Sequence of protein 2:
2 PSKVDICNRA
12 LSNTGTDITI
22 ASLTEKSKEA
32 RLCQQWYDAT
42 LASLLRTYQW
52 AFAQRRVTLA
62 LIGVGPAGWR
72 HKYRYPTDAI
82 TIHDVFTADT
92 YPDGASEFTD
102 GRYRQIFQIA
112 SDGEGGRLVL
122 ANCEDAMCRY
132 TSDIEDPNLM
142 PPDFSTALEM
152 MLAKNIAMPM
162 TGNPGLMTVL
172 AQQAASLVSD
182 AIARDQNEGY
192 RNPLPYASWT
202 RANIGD

The following describes two proteins that form a bound complex.

Contacts between the two chains:
Residue P143 in protein 1 interacts with residue R47 in protein 2 (closest heavy-atom distance 3.8 Å).
Residue R185 in protein 1 is in contact with residue R47 in protein 2 (closest heavy-atom distance 3.4 Å).
Residue Y92 in protein 1 interacts with residue A68 in protein 2 (closest heavy-atom distance 3.5 Å).
Residue P142 in protein 1 is in contact with residue R47 in protein 2 (closest heavy-atom distance 3.8 Å).
Residue S97 in protein 1 is in contact with residue W70 in protein 2 (closest heavy-atom distance 3.0 Å).
Residue E189 in protein 1 is in contact with residue Y76 in protein 2 (closest heavy-atom distance 2.7 Å).
Residue M141 in protein 1 interacts with residue R118 in protein 2 (closest heavy-atom distance 3.2 Å).
Residue E189 in protein 1 contacts residue T82 in protein 2 (closest heavy-atom distance 3.6 Å).
Residue E98 in protein 1 contacts residue N123 in protein 2 (closest heavy-atom distance 2.5 Å).
Residue G95 in protein 1 interacts with residue G69 in protein 2 (closest heavy-atom distance 2.9 Å).
Residue S97 in protein 1 is in contact with residue I107 in protein 2 (closest heavy-atom distance 3.5 Å).
Residue Q55 in protein 1 contacts residue S112 in protein 2 (closest heavy-atom distance 3.2 Å).
Residue F53 in protein 1 contacts residue S112 in protein 2 (closest heavy-atom distance 3.1 Å).
Residue P142 in protein 1 interacts with residue R118 in protein 2 (closest heavy-atom distance 3.2 Å).
Residue P143 in protein 1 interacts with residue A43 in protein 2 (closest heavy-atom distance 3.6 Å).
Residue G190 in protein 1 is in contact with residue F108 in protein 2 (closest heavy-atom distance 3.4 Å).
Residue R56 in protein 1 interacts with residue S112 in protein 2 (closest heavy-atom distance 2.4 Å).
Residue R10 in protein 1 is in contact with residue W37 in protein 2 (closest heavy-atom distance 3.1 Å).
Residue D94 in protein 1 is in contact with residue G69 in protein 2 (closest heavy-atom distance 3.5 Å).
Residue R185 in protein 1 interacts with residue T48 in protein 2 (closest heavy-atom distance 2.8 Å).
Residue G95 in protein 1 is in contact with residue N123 in protein 2 (closest heavy-atom distance 3.9 Å).
Residue D144 in protein 1 interacts with residue R47 in protein 2 (closest heavy-atom distance 2.6 Å).
Residue L140 in protein 1 contacts residue G117 in protein 2 (closest heavy-atom distance 3.4 Å).
Residue D94 in protein 1 is in contact with residue R71 in protein 2 (closest heavy-atom distance 3.1 Å).
Residue R57 in protein 1 interacts with residue P67 in protein 2 (closest heavy-atom distance 3.5 Å).
Residue D94 in protein 1 contacts residue P67 in protein 2 (closest heavy-atom distance 3.8 Å).
Residue L140 in protein 1 interacts with residue G116 in protein 2 (closest heavy-atom distance 3.7 Å).
Residue Y191 in protein 1 contacts residue I107 in protein 2 (closest heavy-atom distance 3.7 Å).
Residue N193 in protein 1 contacts residue I107 in protein 2 (closest heavy-atom distance 3.3 Å).
Residue E98 in protein 1 interacts with residue I107 in protein 2 (closest heavy-atom distance 2.5 Å).
Residue R56 in protein 1 contacts residue G114 in protein 2 (closest heavy-atom distance 2.9 Å).
Residue E189 in protein 1 contacts residue I83 in protein 2 (closest heavy-atom distance 3.7 Å).
Residue R57 in protein 1 interacts with residue Q109 in protein 2 (closest heavy-atom distance 3.2 Å).
Residue E189 in protein 1 interacts with residue I110 in protein 2 (closest heavy-atom distance 3.7 Å).
Residue R185 in protein 1 is in contact with residue Y49 in protein 2 (closest heavy-atom distance 3.1 Å).
Residue R192 in protein 1 contacts residue I107 in protein 2 (closest heavy-atom distance 2.9 Å).
Residue R185 in protein 1 interacts with residue Q50 in protein 2 (closest heavy-atom distance 3.2 Å).
Residue P143 in protein 1 contacts residue S44 in protein 2 (closest heavy-atom distance 3.7 Å).
Residue N9 in protein 1 interacts with residue Q36 in protein 2 (closest heavy-atom distance 3.5 Å).
Residue S13 in protein 1 contacts residue W37 in protein 2 (closest heavy-atom distance 2.9 Å).
Residue P143 in protein 1 contacts residue I81 in protein 2 (closest heavy-atom distance 3.4 Å).
Residue L140 in protein 1 interacts with residue R118 in protein 2 (closest heavy-atom distance 3.4 Å).
Residue E150 in protein 1 interacts with residue W37 in protein 2 (closest heavy-atom distance 3.0 Å).
Residue S97 in protein 1 contacts residue G69 in protein 2 (closest heavy-atom distance 3.7 Å).
Residue R56 in protein 1 is in contact with residue D113 in protein 2 (closest heavy-atom distance 3.0 Å).
Residue Y191 in protein 1 contacts residue F108 in protein 2 (closest heavy-atom distance 3.2 Å).
Residue Y191 in protein 1 is in contact with residue R105 in protein 2 (closest heavy-atom distance 3.1 Å).
Residue P93 in protein 1 contacts residue G69 in protein 2 (closest heavy-atom distance 3.1 Å).
Residue Y191 in protein 1 interacts with residue Q106 in protein 2 (closest heavy-atom distance 3.5 Å).
Residue A52 in protein 1 interacts with residue I110 in protein 2 (closest heavy-atom distance 3.1 Å).
Residue G16 in protein 1 is in contact with residue P160 in protein 2 (closest heavy-atom distance 3.9 Å).
Residue T147 in protein 1 interacts with residue S44 in protein 2 (closest heavy-atom distance 3.2 Å).
Residue A96 in protein 1 contacts residue G69 in protein 2 (closest heavy-atom distance 3.4 Å).
Residue F87 in protein 1 interacts with residue A68 in protein 2 (closest heavy-atom distance 3.9 Å).
Residue A52 in protein 1 is in contact with residue A111 in protein 2 (closest heavy-atom distance 3.3 Å).
Residue G16 in protein 1 is in contact with residue M159 in protein 2 (closest heavy-atom distance 3.7 Å).
Residue D94 in protein 1 is in contact with residue W70 in protein 2 (closest heavy-atom distance 3.0 Å).
Residue E189 in protein 1 is in contact with residue R47 in protein 2 (closest heavy-atom distance 2.5 Å).
Residue R10 in protein 1 is in contact with residue A40 in protein 2 (closest heavy-atom distance 3.6 Å).
Residue S13 in protein 1 contacts residue P160 in protein 2 (closest heavy-atom distance 3.1 Å).

Sequence of protein 1:
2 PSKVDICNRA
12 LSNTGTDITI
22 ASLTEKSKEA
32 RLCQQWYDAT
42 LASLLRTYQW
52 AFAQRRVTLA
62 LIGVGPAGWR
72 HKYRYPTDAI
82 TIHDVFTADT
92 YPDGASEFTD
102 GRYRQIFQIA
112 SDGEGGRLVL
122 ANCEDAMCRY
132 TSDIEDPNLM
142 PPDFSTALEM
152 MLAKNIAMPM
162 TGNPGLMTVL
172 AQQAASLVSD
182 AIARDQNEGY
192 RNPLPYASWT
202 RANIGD